Interface contacts:
Residue S266 in protein 2 contacts residue L75 in protein 1 (closest heavy-atom distance 4.0 Å).
Residue K228 in protein 2 is in contact with residue W60 in protein 1 (closest heavy-atom distance 3.5 Å).
Residue V224 in protein 2 contacts residue W60 in protein 1 (closest heavy-atom distance 4.2 Å).
Residue T225 in protein 2 interacts with residue N61 in protein 1 (closest heavy-atom distance 3.8 Å).
Residue T225 in protein 2 is in contact with residue W60 in protein 1 (closest heavy-atom distance 3.6 Å).

Sequence of protein 2:
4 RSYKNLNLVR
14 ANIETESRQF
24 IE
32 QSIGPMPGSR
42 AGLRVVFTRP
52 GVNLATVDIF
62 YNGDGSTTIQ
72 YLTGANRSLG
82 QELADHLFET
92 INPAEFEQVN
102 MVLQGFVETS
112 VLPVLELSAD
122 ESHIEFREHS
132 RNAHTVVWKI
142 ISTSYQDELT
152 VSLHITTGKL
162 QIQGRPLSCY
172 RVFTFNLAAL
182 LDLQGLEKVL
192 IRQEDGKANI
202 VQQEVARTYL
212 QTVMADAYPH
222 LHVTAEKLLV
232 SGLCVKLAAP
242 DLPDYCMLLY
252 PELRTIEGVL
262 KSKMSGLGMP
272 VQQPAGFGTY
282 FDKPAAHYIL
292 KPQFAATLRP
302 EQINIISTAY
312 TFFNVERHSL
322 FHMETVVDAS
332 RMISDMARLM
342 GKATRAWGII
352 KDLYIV

Sequence of protein 1:
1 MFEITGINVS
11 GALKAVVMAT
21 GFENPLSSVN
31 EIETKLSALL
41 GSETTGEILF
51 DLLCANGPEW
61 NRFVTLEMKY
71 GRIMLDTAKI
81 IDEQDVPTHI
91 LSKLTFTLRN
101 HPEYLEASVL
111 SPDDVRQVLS

These two protein chains interact to form a complex.